Sequence of protein 2:
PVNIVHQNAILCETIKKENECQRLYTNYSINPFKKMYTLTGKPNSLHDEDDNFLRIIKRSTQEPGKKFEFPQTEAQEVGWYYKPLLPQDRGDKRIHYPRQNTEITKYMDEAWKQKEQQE

Sequence of protein 1:
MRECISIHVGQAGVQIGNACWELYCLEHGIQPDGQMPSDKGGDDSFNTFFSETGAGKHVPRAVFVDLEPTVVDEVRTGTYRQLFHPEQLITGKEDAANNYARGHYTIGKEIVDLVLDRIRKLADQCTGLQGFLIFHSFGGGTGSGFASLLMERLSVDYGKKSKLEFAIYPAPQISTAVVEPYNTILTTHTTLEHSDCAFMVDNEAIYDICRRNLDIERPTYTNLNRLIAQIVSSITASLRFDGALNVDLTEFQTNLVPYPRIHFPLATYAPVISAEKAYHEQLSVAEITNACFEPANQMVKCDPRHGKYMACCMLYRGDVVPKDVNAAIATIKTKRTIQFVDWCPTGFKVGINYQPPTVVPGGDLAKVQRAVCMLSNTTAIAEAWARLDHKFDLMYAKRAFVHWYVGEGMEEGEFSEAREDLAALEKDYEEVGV

Residue-level contacts at the interface:
Residue T334 in protein 1 interacts with residue I16 in protein 2 (closest heavy-atom distance 3.2 Å).
Residue A333 in protein 1 interacts with residue N15 in protein 2 (closest heavy-atom distance 4.1 Å).
Residue T334 in protein 1 is in contact with residue V14 in protein 2 (closest heavy-atom distance 4.6 Å).
Residue A330 in protein 1 interacts with residue Q19 in protein 2 (closest heavy-atom distance 3.5 Å).
Residue A330 in protein 1 contacts residue N15 in protein 2 (closest heavy-atom distance 4.3 Å).
Residue A289 in protein 1 interacts with residue I16 in protein 2 (closest heavy-atom distance 3.8 Å).
Residue A331 in protein 1 is in contact with residue I16 in protein 2 (closest heavy-atom distance 4.1 Å).
Residue K326 in protein 1 is in contact with residue L23 in protein 2 (closest heavy-atom distance 4.6 Å).
Residue A330 in protein 1 interacts with residue I16 in protein 2 (closest heavy-atom distance 3.9 Å).
Residue T334 in protein 1 interacts with residue N15 in protein 2 (closest heavy-atom distance 3.6 Å).

The following describes two proteins that form a bound complex.